This data describes a binding interaction between two proteins.

Sequence of chain A:
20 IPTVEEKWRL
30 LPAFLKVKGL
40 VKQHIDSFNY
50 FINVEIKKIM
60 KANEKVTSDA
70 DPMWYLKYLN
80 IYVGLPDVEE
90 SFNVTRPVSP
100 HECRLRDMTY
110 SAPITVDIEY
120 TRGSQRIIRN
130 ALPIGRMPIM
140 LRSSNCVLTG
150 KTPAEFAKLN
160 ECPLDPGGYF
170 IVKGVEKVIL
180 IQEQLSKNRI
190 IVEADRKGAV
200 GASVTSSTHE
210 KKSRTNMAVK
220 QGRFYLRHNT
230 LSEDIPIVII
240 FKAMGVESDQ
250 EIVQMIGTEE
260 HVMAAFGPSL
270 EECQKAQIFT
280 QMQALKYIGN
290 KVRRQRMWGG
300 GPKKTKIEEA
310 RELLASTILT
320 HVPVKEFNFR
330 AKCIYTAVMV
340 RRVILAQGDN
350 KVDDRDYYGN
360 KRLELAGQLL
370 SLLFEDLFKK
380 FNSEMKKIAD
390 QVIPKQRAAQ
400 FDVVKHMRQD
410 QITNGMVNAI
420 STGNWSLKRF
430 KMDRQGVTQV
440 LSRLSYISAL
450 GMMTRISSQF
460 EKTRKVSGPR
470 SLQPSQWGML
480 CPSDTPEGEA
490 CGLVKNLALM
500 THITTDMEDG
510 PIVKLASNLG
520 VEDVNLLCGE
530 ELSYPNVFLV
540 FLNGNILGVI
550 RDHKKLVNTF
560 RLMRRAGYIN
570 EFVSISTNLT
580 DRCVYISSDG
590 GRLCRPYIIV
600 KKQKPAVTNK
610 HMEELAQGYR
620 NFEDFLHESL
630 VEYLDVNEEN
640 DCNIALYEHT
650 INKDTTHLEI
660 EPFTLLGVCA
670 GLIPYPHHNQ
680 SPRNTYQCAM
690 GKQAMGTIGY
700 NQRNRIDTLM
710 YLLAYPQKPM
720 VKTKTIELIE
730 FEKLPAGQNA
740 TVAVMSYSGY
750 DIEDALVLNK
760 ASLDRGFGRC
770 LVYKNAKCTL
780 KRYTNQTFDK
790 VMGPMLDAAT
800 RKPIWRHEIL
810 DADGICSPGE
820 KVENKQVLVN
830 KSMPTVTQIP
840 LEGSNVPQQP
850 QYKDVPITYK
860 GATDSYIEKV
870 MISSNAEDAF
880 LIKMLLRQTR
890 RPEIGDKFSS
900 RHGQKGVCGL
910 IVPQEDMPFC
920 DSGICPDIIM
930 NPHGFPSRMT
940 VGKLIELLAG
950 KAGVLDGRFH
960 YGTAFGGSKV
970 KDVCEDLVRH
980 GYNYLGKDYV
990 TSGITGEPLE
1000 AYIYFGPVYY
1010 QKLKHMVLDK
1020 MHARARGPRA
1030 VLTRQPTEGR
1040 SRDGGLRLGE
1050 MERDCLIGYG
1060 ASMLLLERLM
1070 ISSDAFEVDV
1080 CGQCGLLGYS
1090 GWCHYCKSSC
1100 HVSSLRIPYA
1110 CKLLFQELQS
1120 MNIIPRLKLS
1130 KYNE

Sequence of chain B:
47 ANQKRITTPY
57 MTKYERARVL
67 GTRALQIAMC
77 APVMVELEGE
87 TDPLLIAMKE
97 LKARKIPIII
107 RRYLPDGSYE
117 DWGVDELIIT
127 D

Residue-level contacts at the interface:
Residue S1061 in chain A interacts with residue R64 in chain B (closest heavy-atom distance 3.8 Å).
Residue G1059 in chain A contacts residue Y60 in chain B (closest heavy-atom distance 3.2 Å).
Residue M1062 in chain A is in contact with residue R64 in chain B (closest heavy-atom distance 3.4 Å).
Residue A1060 in chain A interacts with residue Y60 in chain B (closest heavy-atom distance 4.3 Å).
Residue S1061 in chain A interacts with residue Y60 in chain B (closest heavy-atom distance 4.8 Å).
Residue E1133 in chain A is in contact with residue Y115 in chain B (closest heavy-atom distance 3.2 Å).